Sequence of the first protein:
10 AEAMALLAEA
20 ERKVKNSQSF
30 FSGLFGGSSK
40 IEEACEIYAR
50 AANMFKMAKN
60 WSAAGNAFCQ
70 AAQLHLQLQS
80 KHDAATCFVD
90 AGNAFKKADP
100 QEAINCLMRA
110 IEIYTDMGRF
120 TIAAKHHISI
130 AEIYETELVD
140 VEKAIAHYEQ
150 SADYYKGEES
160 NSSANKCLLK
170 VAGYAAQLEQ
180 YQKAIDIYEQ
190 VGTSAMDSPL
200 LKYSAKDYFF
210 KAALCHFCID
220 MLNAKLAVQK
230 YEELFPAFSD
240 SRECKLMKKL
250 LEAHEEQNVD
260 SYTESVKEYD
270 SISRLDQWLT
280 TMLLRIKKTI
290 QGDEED

Contacts between the two chains:
Residue H81 in the first protein interacts with residue Q50 in the second protein (closest heavy-atom distance 4.9 Å).
Residue R118 in the first protein interacts with residue D42 in the second protein (closest heavy-atom distance 2.0 Å).
Residue H125 in the first protein contacts residue D39 in the second protein (closest heavy-atom distance 3.9 Å).
Residue K124 in the first protein is in contact with residue S35 in the second protein (closest heavy-atom distance 5.0 Å).
Residue I121 in the first protein interacts with residue D39 in the second protein (closest heavy-atom distance 3.0 Å).

Sequence of the second protein:
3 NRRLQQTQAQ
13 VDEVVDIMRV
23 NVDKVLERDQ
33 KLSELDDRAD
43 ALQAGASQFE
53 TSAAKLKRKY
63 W

This data describes a binding interaction between two proteins.